Sequence of the second protein:
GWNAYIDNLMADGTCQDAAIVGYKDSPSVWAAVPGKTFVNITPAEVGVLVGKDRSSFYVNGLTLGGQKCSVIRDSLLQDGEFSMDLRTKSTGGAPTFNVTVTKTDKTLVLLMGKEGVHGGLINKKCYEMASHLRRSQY

Sequence of the first protein:
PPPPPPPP

Contacts between the two chains:
Residue W2 in the second protein contacts residue P7 in the first protein (closest heavy-atom distance 4.5 Å).
Residue Y138 in the second protein interacts with residue P6 in the first protein (closest heavy-atom distance 4.1 Å).
Residue Y5 in the second protein is in contact with residue P4 in the first protein (closest heavy-atom distance 3.5 Å).
Residue N8 in the second protein interacts with residue P2 in the first protein (closest heavy-atom distance 3.7 Å).
Residue Y5 in the second protein contacts residue P1 in the first protein (closest heavy-atom distance 3.1 Å).
Residue G1 in the second protein interacts with residue P6 in the first protein (closest heavy-atom distance 4.0 Å).
Residue Y5 in the second protein is in contact with residue P2 in the first protein (closest heavy-atom distance 2.5 Å).
Residue Y5 in the second protein contacts residue P5 in the first protein (closest heavy-atom distance 3.5 Å).
Residue W2 in the second protein contacts residue P6 in the first protein (closest heavy-atom distance 2.8 Å).
Residue E128 in the second protein interacts with residue P1 in the first protein (closest heavy-atom distance 4.5 Å).
Residue W30 in the second protein is in contact with residue P8 in the first protein (closest heavy-atom distance 3.5 Å).
Residue Y5 in the second protein is in contact with residue P3 in the first protein (closest heavy-atom distance 2.8 Å).
Residue H132 in the second protein is in contact with residue P3 in the first protein (closest heavy-atom distance 4.8 Å).
Residue Y138 in the second protein is in contact with residue P4 in the first protein (closest heavy-atom distance 3.6 Å).
Residue M129 in the second protein is in contact with residue P1 in the first protein (closest heavy-atom distance 2.6 Å).
Residue G1 in the second protein contacts residue P5 in the first protein (closest heavy-atom distance 3.2 Å).
Residue N8 in the second protein contacts residue P1 in the first protein (closest heavy-atom distance 3.8 Å).
Residue W2 in the second protein is in contact with residue P5 in the first protein (closest heavy-atom distance 3.1 Å).
Residue A4 in the second protein is in contact with residue P2 in the first protein (closest heavy-atom distance 3.8 Å).
Residue Y138 in the second protein contacts residue P7 in the first protein (closest heavy-atom distance 4.2 Å).
Residue Y138 in the second protein contacts residue P5 in the first protein (closest heavy-atom distance 3.0 Å).
Residue H132 in the second protein is in contact with residue P1 in the first protein (closest heavy-atom distance 2.8 Å).
Residue S136 in the second protein is in contact with residue P4 in the first protein (closest heavy-atom distance 3.8 Å).
Residue W2 in the second protein contacts residue P8 in the first protein (closest heavy-atom distance 4.8 Å).
Residue H132 in the second protein interacts with residue P2 in the first protein (closest heavy-atom distance 2.8 Å).

The following describes two proteins that form a bound complex.